Sequence of protein 1:
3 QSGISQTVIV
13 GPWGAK

Residue-level contacts at the interface:
Residue E109 in protein 2 interacts with residue V12 in protein 1 (closest heavy-atom distance 4.5 Å).
Residue E109 in protein 2 is in contact with residue I11 in protein 1 (closest heavy-atom distance 2.9 Å).
Residue P107 in protein 2 interacts with residue P14 in protein 1 (closest heavy-atom distance 3.8 Å).
Residue L131 in protein 2 interacts with residue V12 in protein 1 (closest heavy-atom distance 3.6 Å).
Residue P107 in protein 2 is in contact with residue G13 in protein 1 (closest heavy-atom distance 2.9 Å).
Residue P107 in protein 2 contacts residue W15 in protein 1 (closest heavy-atom distance 3.8 Å).
Residue I108 in protein 2 interacts with residue I11 in protein 1 (closest heavy-atom distance 3.8 Å).
Residue L133 in protein 2 contacts residue V10 in protein 1 (closest heavy-atom distance 3.8 Å).
Residue P107 in protein 2 contacts residue V12 in protein 1 (closest heavy-atom distance 3.5 Å).
Residue E109 in protein 2 interacts with residue G13 in protein 1 (closest heavy-atom distance 3.4 Å).
Residue N110 in protein 2 interacts with residue Q8 in protein 1 (closest heavy-atom distance 3.2 Å).
Residue L106 in protein 2 contacts residue V12 in protein 1 (closest heavy-atom distance 4.2 Å).
Residue N105 in protein 2 interacts with residue P14 in protein 1 (closest heavy-atom distance 4.8 Å).
Residue S132 in protein 2 interacts with residue V10 in protein 1 (closest heavy-atom distance 4.0 Å).
Residue N110 in protein 2 contacts residue T9 in protein 1 (closest heavy-atom distance 2.9 Å).
Residue L133 in protein 2 contacts residue T9 in protein 1 (closest heavy-atom distance 3.8 Å).
Residue N105 in protein 2 is in contact with residue W15 in protein 1 (closest heavy-atom distance 3.1 Å).
Residue I108 in protein 2 interacts with residue G13 in protein 1 (closest heavy-atom distance 4.2 Å).
Residue N110 in protein 2 is in contact with residue V10 in protein 1 (closest heavy-atom distance 3.4 Å).
Residue L131 in protein 2 contacts residue V10 in protein 1 (closest heavy-atom distance 4.2 Å).
Residue E109 in protein 2 interacts with residue P14 in protein 1 (closest heavy-atom distance 3.7 Å).
Residue P107 in protein 2 contacts residue I11 in protein 1 (closest heavy-atom distance 4.6 Å).
Residue L106 in protein 2 interacts with residue W15 in protein 1 (closest heavy-atom distance 4.2 Å).
Residue N110 in protein 2 interacts with residue I11 in protein 1 (closest heavy-atom distance 3.0 Å).
Residue G111 in protein 2 is in contact with residue V10 in protein 1 (closest heavy-atom distance 4.5 Å).
Residue L133 in protein 2 contacts residue Q8 in protein 1 (closest heavy-atom distance 3.5 Å).
Residue I108 in protein 2 interacts with residue V12 in protein 1 (closest heavy-atom distance 4.5 Å).

Sequence of protein 2:
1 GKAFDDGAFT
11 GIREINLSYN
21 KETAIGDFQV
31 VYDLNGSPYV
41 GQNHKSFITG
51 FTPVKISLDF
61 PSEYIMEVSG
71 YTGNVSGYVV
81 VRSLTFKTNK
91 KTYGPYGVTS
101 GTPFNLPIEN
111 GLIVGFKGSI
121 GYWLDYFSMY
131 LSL

These two protein chains interact to form a complex.